Sequence of the second protein:
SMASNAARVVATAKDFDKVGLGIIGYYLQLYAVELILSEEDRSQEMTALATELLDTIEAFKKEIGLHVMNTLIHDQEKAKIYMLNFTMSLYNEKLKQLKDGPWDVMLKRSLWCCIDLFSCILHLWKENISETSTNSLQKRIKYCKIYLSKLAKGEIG

The following describes two proteins that form a bound complex.

Interface contacts:
Residue K89 in the first protein contacts residue E104 in the second protein (closest heavy-atom distance 2.7 Å).
Residue G20 in the first protein interacts with residue G22 in the second protein (closest heavy-atom distance 2.6 Å).
Residue F97 in the first protein interacts with residue N96 in the second protein (closest heavy-atom distance 4.0 Å).
Residue M80 in the first protein interacts with residue L101 in the second protein (closest heavy-atom distance 3.3 Å).
Residue V79 in the first protein contacts residue M117 in the second protein (closest heavy-atom distance 4.1 Å).
Residue D15 in the first protein interacts with residue L77 in the second protein (closest heavy-atom distance 3.3 Å).
Residue G20 in the first protein is in contact with residue I23 in the second protein (closest heavy-atom distance 3.0 Å).
Residue L21 in the first protein contacts residue Y93 in the second protein (closest heavy-atom distance 3.5 Å).
Residue M80 in the first protein interacts with residue F16 in the second protein (closest heavy-atom distance 4.1 Å).
Residue E104 in the first protein interacts with residue T82 in the second protein (closest heavy-atom distance 4.2 Å).
Residue K18 in the first protein is in contact with residue I64 in the second protein (closest heavy-atom distance 3.7 Å).
Residue V79 in the first protein is in contact with residue R120 in the second protein (closest heavy-atom distance 3.5 Å).
Residue V79 in the first protein interacts with residue L101 in the second protein (closest heavy-atom distance 3.9 Å).
Residue F60 in the first protein interacts with residue G20 in the second protein (closest heavy-atom distance 4.4 Å).
Residue V19 in the first protein interacts with residue I64 in the second protein (closest heavy-atom distance 3.4 Å).
Residue E104 in the first protein is in contact with residue K89 in the second protein (closest heavy-atom distance 3.1 Å).
Residue L77 in the first protein interacts with residue R120 in the second protein (closest heavy-atom distance 3.9 Å).
Residue G20 in the first protein interacts with residue G20 in the second protein (closest heavy-atom distance 3.1 Å).
Residue L21 in the first protein interacts with residue G22 in the second protein (closest heavy-atom distance 4.5 Å).
Residue M117 in the first protein contacts residue V79 in the second protein (closest heavy-atom distance 3.8 Å).
Residue H78 in the first protein interacts with residue R120 in the second protein (closest heavy-atom distance 3.3 Å).
Residue K18 in the first protein contacts residue L77 in the second protein (closest heavy-atom distance 3.8 Å).
Residue V19 in the first protein is in contact with residue F60 in the second protein (closest heavy-atom distance 3.4 Å).
Residue K18 in the first protein is in contact with residue E63 in the second protein (closest heavy-atom distance 2.8 Å).
Residue N96 in the first protein contacts residue N96 in the second protein (closest heavy-atom distance 3.0 Å).
Residue L83 in the first protein contacts residue F97 in the second protein (closest heavy-atom distance 4.1 Å).
Residue L21 in the first protein contacts residue G20 in the second protein (closest heavy-atom distance 3.5 Å).
Residue L21 in the first protein interacts with residue M80 in the second protein (closest heavy-atom distance 3.8 Å).
Residue S100 in the first protein interacts with residue I92 in the second protein (closest heavy-atom distance 3.8 Å).
Residue Y93 in the first protein is in contact with residue L21 in the second protein (closest heavy-atom distance 4.4 Å).
Residue H78 in the first protein is in contact with residue M117 in the second protein (closest heavy-atom distance 3.4 Å).
Residue Y93 in the first protein is in contact with residue Y93 in the second protein (closest heavy-atom distance 2.9 Å).
Residue L77 in the first protein is in contact with residue D15 in the second protein (closest heavy-atom distance 3.2 Å).
Residue V79 in the first protein contacts residue S121 in the second protein (closest heavy-atom distance 3.4 Å).
Residue V19 in the first protein interacts with residue I23 in the second protein (closest heavy-atom distance 4.0 Å).
Residue G22 in the first protein contacts residue G20 in the second protein (closest heavy-atom distance 2.8 Å).
Residue F97 in the first protein is in contact with residue M80 in the second protein (closest heavy-atom distance 3.3 Å).
Residue I64 in the first protein is in contact with residue V19 in the second protein (closest heavy-atom distance 3.3 Å).
Residue D15 in the first protein is in contact with residue H78 in the second protein (closest heavy-atom distance 4.3 Å).
Residue Y93 in the first protein interacts with residue F97 in the second protein (closest heavy-atom distance 3.7 Å).
Residue T82 in the first protein contacts residue E104 in the second protein (closest heavy-atom distance 2.9 Å).
Residue S121 in the first protein is in contact with residue V79 in the second protein (closest heavy-atom distance 3.8 Å).
Residue F16 in the first protein interacts with residue L77 in the second protein (closest heavy-atom distance 4.2 Å).
Residue M117 in the first protein interacts with residue H78 in the second protein (closest heavy-atom distance 3.2 Å).
Residue G20 in the first protein contacts residue L21 in the second protein (closest heavy-atom distance 3.5 Å).
Residue L101 in the first protein is in contact with residue M80 in the second protein (closest heavy-atom distance 3.4 Å).
Residue L77 in the first protein contacts residue V19 in the second protein (closest heavy-atom distance 3.3 Å).
Residue F97 in the first protein contacts residue Y93 in the second protein (closest heavy-atom distance 3.8 Å).
Residue E63 in the first protein contacts residue K18 in the second protein (closest heavy-atom distance 3.1 Å).
Residue Y93 in the first protein contacts residue N96 in the second protein (closest heavy-atom distance 4.3 Å).
Residue R120 in the first protein contacts residue V79 in the second protein (closest heavy-atom distance 3.9 Å).
Residue L77 in the first protein contacts residue K18 in the second protein (closest heavy-atom distance 4.1 Å).
Residue M80 in the first protein is in contact with residue V19 in the second protein (closest heavy-atom distance 4.1 Å).
Residue L21 in the first protein is in contact with residue I23 in the second protein (closest heavy-atom distance 3.6 Å).
Residue F16 in the first protein is in contact with residue M80 in the second protein (closest heavy-atom distance 3.6 Å).
Residue M80 in the first protein interacts with residue F97 in the second protein (closest heavy-atom distance 3.3 Å).
Residue R120 in the first protein is in contact with residue H78 in the second protein (closest heavy-atom distance 3.2 Å).
Residue V19 in the first protein is in contact with residue L77 in the second protein (closest heavy-atom distance 3.9 Å).
Residue I23 in the first protein interacts with residue L21 in the second protein (closest heavy-atom distance 3.9 Å).
Residue F60 in the first protein contacts residue V19 in the second protein (closest heavy-atom distance 3.0 Å).

Sequence of the first protein:
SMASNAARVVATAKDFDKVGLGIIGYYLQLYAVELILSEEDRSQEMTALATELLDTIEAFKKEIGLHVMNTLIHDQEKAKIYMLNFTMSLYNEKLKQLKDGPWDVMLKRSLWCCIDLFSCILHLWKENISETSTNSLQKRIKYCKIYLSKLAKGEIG